The following describes two proteins that form a bound complex.

Sequence of chain B:
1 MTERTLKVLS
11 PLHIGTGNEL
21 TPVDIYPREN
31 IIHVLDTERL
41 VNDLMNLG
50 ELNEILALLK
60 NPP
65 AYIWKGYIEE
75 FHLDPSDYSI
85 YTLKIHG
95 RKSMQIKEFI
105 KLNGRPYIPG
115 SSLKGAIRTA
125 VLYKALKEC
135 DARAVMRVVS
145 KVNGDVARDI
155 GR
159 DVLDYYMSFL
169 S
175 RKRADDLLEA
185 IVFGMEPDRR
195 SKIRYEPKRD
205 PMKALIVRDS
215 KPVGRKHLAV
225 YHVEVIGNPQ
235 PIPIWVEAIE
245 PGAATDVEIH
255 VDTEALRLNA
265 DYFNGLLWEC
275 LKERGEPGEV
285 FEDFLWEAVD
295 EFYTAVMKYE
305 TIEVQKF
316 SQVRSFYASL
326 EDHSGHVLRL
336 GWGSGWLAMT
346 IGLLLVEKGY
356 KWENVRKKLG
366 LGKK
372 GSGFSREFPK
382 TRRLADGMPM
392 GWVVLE

Sequence of chain A:
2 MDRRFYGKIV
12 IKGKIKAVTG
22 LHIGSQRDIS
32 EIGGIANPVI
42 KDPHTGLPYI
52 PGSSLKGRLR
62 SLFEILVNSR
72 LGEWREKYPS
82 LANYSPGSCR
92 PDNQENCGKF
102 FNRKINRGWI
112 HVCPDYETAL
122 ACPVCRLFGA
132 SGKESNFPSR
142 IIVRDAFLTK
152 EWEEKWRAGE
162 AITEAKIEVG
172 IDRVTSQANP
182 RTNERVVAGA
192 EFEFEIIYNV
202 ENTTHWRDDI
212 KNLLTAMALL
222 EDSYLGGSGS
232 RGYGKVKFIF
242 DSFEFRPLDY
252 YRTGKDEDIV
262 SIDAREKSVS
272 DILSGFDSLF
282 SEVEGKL

Residue-level contacts at the interface:
Residue A178 in chain B interacts with residue V175 in chain A (closest heavy-atom distance 4.3 Å).
Residue R212 in chain B interacts with residue D223 in chain A (closest heavy-atom distance 3.2 Å).
Residue R175 in chain B interacts with residue Q178 in chain A (closest heavy-atom distance 4.0 Å).
Residue E252 in chain B is in contact with residue K236 in chain A (closest heavy-atom distance 2.9 Å).
Residue T345 in chain B interacts with residue S177 in chain A (closest heavy-atom distance 3.4 Å).
Residue R122 in chain B is in contact with residue R174 in chain A (closest heavy-atom distance 3.6 Å).
Residue T16 in chain B contacts residue I168 in chain A (closest heavy-atom distance 4.3 Å).
Residue R212 in chain B interacts with residue G233 in chain A (closest heavy-atom distance 3.9 Å).
Residue R212 in chain B interacts with residue S224 in chain A (closest heavy-atom distance 2.9 Å).
Residue W341 in chain B is in contact with residue T176 in chain A (closest heavy-atom distance 4.3 Å).
Residue S115 in chain B is in contact with residue K167 in chain A (closest heavy-atom distance 3.3 Å).
Residue I210 in chain B interacts with residue G230 in chain A (closest heavy-atom distance 3.9 Å).
Residue R212 in chain B is in contact with residue Y225 in chain A (closest heavy-atom distance 3.9 Å).
Residue H254 in chain B contacts residue D223 in chain A (closest heavy-atom distance 3.9 Å).
Residue I346 in chain B interacts with residue V175 in chain A (closest heavy-atom distance 3.8 Å).
Residue K176 in chain B is in contact with residue T176 in chain A (closest heavy-atom distance 3.6 Å).
Residue V211 in chain B interacts with residue R232 in chain A (closest heavy-atom distance 3.7 Å).
Residue V211 in chain B interacts with residue G230 in chain A (closest heavy-atom distance 3.9 Å).
Residue M344 in chain B contacts residue R174 in chain A (closest heavy-atom distance 3.3 Å).
Residue T345 in chain B contacts residue V175 in chain A (closest heavy-atom distance 3.5 Å).
Residue L106 in chain B contacts residue A189 in chain A (closest heavy-atom distance 3.9 Å).
Residue I210 in chain B is in contact with residue Y225 in chain A (closest heavy-atom distance 3.8 Å).
Residue M344 in chain B is in contact with residue I172 in chain A (closest heavy-atom distance 3.7 Å).
Residue D213 in chain B interacts with residue G233 in chain A (closest heavy-atom distance 4.0 Å).
Residue V211 in chain B contacts residue S231 in chain A (closest heavy-atom distance 3.4 Å).
Residue K176 in chain B contacts residue Q178 in chain A (closest heavy-atom distance 3.9 Å).
Residue E258 in chain B interacts with residue I66 in chain A (closest heavy-atom distance 3.7 Å).
Residue G119 in chain B contacts residue R174 in chain A (closest heavy-atom distance 2.9 Å).
Residue T345 in chain B contacts residue R174 in chain A (closest heavy-atom distance 2.7 Å).
Residue W341 in chain B is in contact with residue S177 in chain A (closest heavy-atom distance 3.4 Å).
Residue I346 in chain B interacts with residue R174 in chain A (closest heavy-atom distance 3.5 Å).
Residue A178 in chain B interacts with residue T176 in chain A (closest heavy-atom distance 3.0 Å).
Residue L106 in chain B is in contact with residue E165 in chain A (closest heavy-atom distance 3.6 Å).
Residue K118 in chain B is in contact with residue R232 in chain A (closest heavy-atom distance 3.9 Å).
Residue V211 in chain B interacts with residue G233 in chain A (closest heavy-atom distance 3.1 Å).
Residue T123 in chain B contacts residue R174 in chain A (closest heavy-atom distance 3.2 Å).
Residue D213 in chain B is in contact with residue R232 in chain A (closest heavy-atom distance 4.2 Å).
Residue I210 in chain B is in contact with residue S231 in chain A (closest heavy-atom distance 4.0 Å).
Residue G114 in chain B is in contact with residue R232 in chain A (closest heavy-atom distance 3.8 Å).
Residue L126 in chain B is in contact with residue R174 in chain A (closest heavy-atom distance 3.4 Å).
Residue R175 in chain B is in contact with residue N180 in chain A (closest heavy-atom distance 4.0 Å).
Residue L262 in chain B interacts with residue I66 in chain A (closest heavy-atom distance 3.7 Å).
Residue S115 in chain B is in contact with residue E169 in chain A (closest heavy-atom distance 3.2 Å).
Residue W341 in chain B contacts residue V175 in chain A (closest heavy-atom distance 3.8 Å).
Residue D179 in chain B is in contact with residue D173 in chain A (closest heavy-atom distance 4.0 Å).
Residue R212 in chain B contacts residue K236 in chain A (closest heavy-atom distance 3.1 Å).
Residue Y111 in chain B interacts with residue K167 in chain A (closest heavy-atom distance 4.3 Å).
Residue E258 in chain B contacts residue S70 in chain A (closest heavy-atom distance 2.8 Å).
Residue Y111 in chain B interacts with residue R186 in chain A (closest heavy-atom distance 4.0 Å).
Residue P113 in chain B is in contact with residue K167 in chain A (closest heavy-atom distance 3.5 Å).
Residue D213 in chain B is in contact with residue R186 in chain A (closest heavy-atom distance 3.1 Å).
Residue D213 in chain B contacts residue T20 in chain A (closest heavy-atom distance 3.3 Å).
Residue S115 in chain B interacts with residue R232 in chain A (closest heavy-atom distance 3.5 Å).
Residue K176 in chain B interacts with residue D173 in chain A (closest heavy-atom distance 2.3 Å).
Residue D179 in chain B interacts with residue V175 in chain A (closest heavy-atom distance 4.1 Å).
Residue I104 in chain B contacts residue K167 in chain A (closest heavy-atom distance 4.1 Å).
Residue L262 in chain B contacts residue N69 in chain A (closest heavy-atom distance 3.7 Å).
Residue K118 in chain B interacts with residue S231 in chain A (closest heavy-atom distance 3.3 Å).
Residue D179 in chain B is in contact with residue R174 in chain A (closest heavy-atom distance 3.8 Å).
Residue L209 in chain B is in contact with residue S231 in chain A (closest heavy-atom distance 3.5 Å).